Sequence of chain A:
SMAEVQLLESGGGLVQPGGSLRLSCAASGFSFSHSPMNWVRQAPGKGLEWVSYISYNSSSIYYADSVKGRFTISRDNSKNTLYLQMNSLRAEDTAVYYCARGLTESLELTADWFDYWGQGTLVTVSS

The following describes two proteins that form a bound complex.

Contacts between the two chains:
Residue R55 in chain B interacts with residue H36 in chain A (closest heavy-atom distance 3.5 Å).
Residue R74 in chain B interacts with residue S108 in chain A (closest heavy-atom distance 3.6 Å).
Residue R78 in chain B is in contact with residue S108 in chain A (closest heavy-atom distance 3.4 Å).
Residue F121 in chain B contacts residue L50 in chain A (closest heavy-atom distance 3.8 Å).
Residue G53 in chain B interacts with residue S62 in chain A (closest heavy-atom distance 3.5 Å).
Residue M100 in chain B is in contact with residue A113 in chain A (closest heavy-atom distance 3.6 Å).
Residue E97 in chain B contacts residue L109 in chain A (closest heavy-atom distance 3.7 Å).
Residue C52 in chain B interacts with residue S108 in chain A (closest heavy-atom distance 3.4 Å).
Residue F121 in chain B interacts with residue Q44 in chain A (closest heavy-atom distance 3.4 Å).
Residue R101 in chain B contacts residue E110 in chain A (closest heavy-atom distance 3.8 Å).
Residue Y96 in chain B contacts residue L109 in chain A (closest heavy-atom distance 3.7 Å).
Residue H120 in chain B interacts with residue G47 in chain A (closest heavy-atom distance 3.4 Å).
Residue M98 in chain B contacts residue L111 in chain A (closest heavy-atom distance 3.8 Å).
Residue C122 in chain B contacts residue W115 in chain A (closest heavy-atom distance 3.4 Å).
Residue T99 in chain B contacts residue L111 in chain A (closest heavy-atom distance 2.7 Å).
Residue R78 in chain B is in contact with residue E110 in chain A (closest heavy-atom distance 3.1 Å).
Residue C72 in chain B contacts residue E107 in chain A (closest heavy-atom distance 3.5 Å).
Residue R74 in chain B contacts residue E107 in chain A (closest heavy-atom distance 3.1 Å).
Residue V123 in chain B interacts with residue Y100 in chain A (closest heavy-atom distance 3.6 Å).
Residue R74 in chain B is in contact with residue E110 in chain A (closest heavy-atom distance 3.7 Å).
Residue M98 in chain B contacts residue Y55 in chain A (closest heavy-atom distance 3.8 Å).
Residue L51 in chain B interacts with residue Y64 in chain A (closest heavy-atom distance 2.6 Å).
Residue Y96 in chain B is in contact with residue Y64 in chain A (closest heavy-atom distance 3.4 Å).
Residue M100 in chain B interacts with residue L111 in chain A (closest heavy-atom distance 3.7 Å).
Residue H120 in chain B interacts with residue G49 in chain A (closest heavy-atom distance 3.5 Å).
Residue G53 in chain B interacts with residue Y58 in chain A (closest heavy-atom distance 3.3 Å).
Residue D125 in chain B is in contact with residue W115 in chain A (closest heavy-atom distance 3.0 Å).
Residue C54 in chain B is in contact with residue T106 in chain A (closest heavy-atom distance 3.1 Å).
Residue Y127 in chain B interacts with residue W115 in chain A (closest heavy-atom distance 3.8 Å).
Residue R101 in chain B is in contact with residue A113 in chain A (closest heavy-atom distance 3.4 Å).
Residue C52 in chain B is in contact with residue S62 in chain A (closest heavy-atom distance 3.4 Å).
Residue G124 in chain B interacts with residue W115 in chain A (closest heavy-atom distance 3.3 Å).
Residue M98 in chain B is in contact with residue W52 in chain A (closest heavy-atom distance 3.6 Å).
Residue M98 in chain B contacts residue N40 in chain A (closest heavy-atom distance 3.4 Å).
Residue D45 in chain B contacts residue Y58 in chain A (closest heavy-atom distance 3.1 Å).
Residue V123 in chain B is in contact with residue W119 in chain A (closest heavy-atom distance 3.6 Å).
Residue R55 in chain B contacts residue Y58 in chain A (closest heavy-atom distance 3.4 Å).
Residue F112 in chain B contacts residue W115 in chain A (closest heavy-atom distance 3.7 Å).
Residue D75 in chain B interacts with residue S108 in chain A (closest heavy-atom distance 2.6 Å).
Residue M98 in chain B is in contact with residue E110 in chain A (closest heavy-atom distance 3.6 Å).
Residue R73 in chain B contacts residue E107 in chain A (closest heavy-atom distance 3.6 Å).
Residue M98 in chain B contacts residue L109 in chain A (closest heavy-atom distance 3.5 Å).
Residue R101 in chain B interacts with residue L105 in chain A (closest heavy-atom distance 3.7 Å).
Residue R101 in chain B contacts residue L111 in chain A (closest heavy-atom distance 2.8 Å).
Residue C52 in chain B is in contact with residue S57 in chain A (closest heavy-atom distance 3.4 Å).
Residue T99 in chain B is in contact with residue L109 in chain A (closest heavy-atom distance 3.3 Å).
Residue L51 in chain B contacts residue L109 in chain A (closest heavy-atom distance 3.8 Å).
Residue C122 in chain B contacts residue Q44 in chain A (closest heavy-atom distance 3.5 Å).
Residue R101 in chain B contacts residue T112 in chain A (closest heavy-atom distance 3.0 Å).
Residue T99 in chain B contacts residue E110 in chain A (closest heavy-atom distance 3.3 Å).
Residue C52 in chain B is in contact with residue Y55 in chain A (closest heavy-atom distance 2.7 Å).
Residue L51 in chain B contacts residue S62 in chain A (closest heavy-atom distance 3.7 Å).
Residue D45 in chain B contacts residue N59 in chain A (closest heavy-atom distance 3.6 Å).
Residue L109 in chain B interacts with residue L50 in chain A (closest heavy-atom distance 3.4 Å).
Residue V123 in chain B contacts residue W115 in chain A (closest heavy-atom distance 3.8 Å).
Residue Y127 in chain B contacts residue A113 in chain A (closest heavy-atom distance 3.2 Å).
Residue C72 in chain B is in contact with residue S108 in chain A (closest heavy-atom distance 3.8 Å).
Residue V106 in chain B interacts with residue E110 in chain A (closest heavy-atom distance 3.5 Å).
Residue M100 in chain B is in contact with residue T112 in chain A (closest heavy-atom distance 3.5 Å).
Residue L109 in chain B is in contact with residue W52 in chain A (closest heavy-atom distance 3.7 Å).

Sequence of chain B:
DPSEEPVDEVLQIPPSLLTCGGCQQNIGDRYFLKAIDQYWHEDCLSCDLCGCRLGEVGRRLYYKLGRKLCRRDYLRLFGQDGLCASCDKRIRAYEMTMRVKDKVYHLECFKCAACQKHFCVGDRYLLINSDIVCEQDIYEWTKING